These two protein chains interact to form a complex.

Sequence of chain B:
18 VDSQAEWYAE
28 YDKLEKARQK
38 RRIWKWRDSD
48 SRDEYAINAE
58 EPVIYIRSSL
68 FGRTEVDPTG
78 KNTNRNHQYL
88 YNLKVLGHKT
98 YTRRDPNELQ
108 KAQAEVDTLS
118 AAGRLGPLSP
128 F

Sequence of chain A:
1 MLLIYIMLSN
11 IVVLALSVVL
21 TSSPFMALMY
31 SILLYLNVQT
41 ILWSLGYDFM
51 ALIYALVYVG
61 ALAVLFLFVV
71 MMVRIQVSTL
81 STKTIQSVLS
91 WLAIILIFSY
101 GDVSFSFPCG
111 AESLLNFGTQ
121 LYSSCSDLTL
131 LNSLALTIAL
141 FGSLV

Interface contacts:
Residue D127 in chain A is in contact with residue S66 in chain B (closest heavy-atom distance 4.3 Å).
Residue S124 in chain A interacts with residue Y88 in chain B (closest heavy-atom distance 4.5 Å).
Residue D127 in chain A interacts with residue S65 in chain B (closest heavy-atom distance 2.7 Å).
Residue S124 in chain A interacts with residue V92 in chain B (closest heavy-atom distance 4.4 Å).
Residue L131 in chain A interacts with residue F68 in chain B (closest heavy-atom distance 3.5 Å).
Residue D127 in chain A contacts residue F68 in chain B (closest heavy-atom distance 3.8 Å).
Residue S124 in chain A contacts residue S66 in chain B (closest heavy-atom distance 4.5 Å).
Residue C125 in chain A contacts residue S66 in chain B (closest heavy-atom distance 4.6 Å).
Residue D127 in chain A interacts with residue L67 in chain B (closest heavy-atom distance 3.8 Å).
Residue L128 in chain A is in contact with residue L67 in chain B (closest heavy-atom distance 3.8 Å).